Sequence of protein 2:
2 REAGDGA

Contacts between the two chains:
Residue D104 in protein 1 contacts residue R2 in protein 2 (closest heavy-atom distance 2.7 Å).
Residue Y51 in protein 1 contacts residue A8 in protein 2 (closest heavy-atom distance 3.8 Å).
Residue K72 in protein 1 interacts with residue E3 in protein 2 (closest heavy-atom distance 3.7 Å).
Residue D71 in protein 1 contacts residue G5 in protein 2 (closest heavy-atom distance 4.5 Å).
Residue W106 in protein 1 interacts with residue R2 in protein 2 (closest heavy-atom distance 3.7 Å).
Residue L75 in protein 1 is in contact with residue G5 in protein 2 (closest heavy-atom distance 3.4 Å).
Residue F108 in protein 1 contacts residue R2 in protein 2 (closest heavy-atom distance 3.5 Å).
Residue R40 in protein 1 contacts residue G5 in protein 2 (closest heavy-atom distance 3.7 Å).
Residue L75 in protein 1 contacts residue A4 in protein 2 (closest heavy-atom distance 4.7 Å).
Residue R40 in protein 1 is in contact with residue E3 in protein 2 (closest heavy-atom distance 3.6 Å).
Residue F47 in protein 1 interacts with residue D6 in protein 2 (closest heavy-atom distance 3.3 Å).
Residue G50 in protein 1 contacts residue D6 in protein 2 (closest heavy-atom distance 3.5 Å).
Residue Y84 in protein 1 interacts with residue A4 in protein 2 (closest heavy-atom distance 3.9 Å).
Residue E113 in protein 1 interacts with residue R2 in protein 2 (closest heavy-atom distance 2.8 Å).
Residue H79 in protein 1 is in contact with residue R2 in protein 2 (closest heavy-atom distance 4.7 Å).
Residue Y51 in protein 1 contacts residue G7 in protein 2 (closest heavy-atom distance 3.5 Å).
Residue H86 in protein 1 is in contact with residue A8 in protein 2 (closest heavy-atom distance 2.9 Å).
Residue S42 in protein 1 interacts with residue D6 in protein 2 (closest heavy-atom distance 2.6 Å).
Residue Y84 in protein 1 interacts with residue G5 in protein 2 (closest heavy-atom distance 2.6 Å).
Residue Y51 in protein 1 contacts residue D6 in protein 2 (closest heavy-atom distance 4.3 Å).
Residue D36 in protein 1 interacts with residue D6 in protein 2 (closest heavy-atom distance 4.8 Å).
Residue R40 in protein 1 is in contact with residue A4 in protein 2 (closest heavy-atom distance 3.3 Å).
Residue Y84 in protein 1 contacts residue G7 in protein 2 (closest heavy-atom distance 3.6 Å).
Residue N80 in protein 1 is in contact with residue G7 in protein 2 (closest heavy-atom distance 5.0 Å).
Residue N80 in protein 1 is in contact with residue D6 in protein 2 (closest heavy-atom distance 2.8 Å).
Residue Y84 in protein 1 contacts residue A8 in protein 2 (closest heavy-atom distance 3.6 Å).
Residue L75 in protein 1 interacts with residue R2 in protein 2 (closest heavy-atom distance 3.4 Å).
Residue R40 in protein 1 interacts with residue D6 in protein 2 (closest heavy-atom distance 3.3 Å).
Residue N80 in protein 1 contacts residue G5 in protein 2 (closest heavy-atom distance 3.9 Å).
Residue G50 in protein 1 interacts with residue A8 in protein 2 (closest heavy-atom distance 2.9 Å).
Residue H46 in protein 1 is in contact with residue D6 in protein 2 (closest heavy-atom distance 4.2 Å).
Residue Y84 in protein 1 interacts with residue D6 in protein 2 (closest heavy-atom distance 3.5 Å).
Residue G50 in protein 1 is in contact with residue G7 in protein 2 (closest heavy-atom distance 3.2 Å).

The following describes two proteins that form a bound complex.

Sequence of protein 1:
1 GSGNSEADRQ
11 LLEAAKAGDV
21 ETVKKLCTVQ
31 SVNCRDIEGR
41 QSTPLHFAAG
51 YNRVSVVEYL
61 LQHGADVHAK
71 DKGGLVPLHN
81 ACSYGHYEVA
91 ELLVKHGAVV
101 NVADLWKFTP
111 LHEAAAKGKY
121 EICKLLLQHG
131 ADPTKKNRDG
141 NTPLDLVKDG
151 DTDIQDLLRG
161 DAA